Sequence of chain B:
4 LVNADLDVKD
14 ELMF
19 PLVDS

Sequence of chain A:
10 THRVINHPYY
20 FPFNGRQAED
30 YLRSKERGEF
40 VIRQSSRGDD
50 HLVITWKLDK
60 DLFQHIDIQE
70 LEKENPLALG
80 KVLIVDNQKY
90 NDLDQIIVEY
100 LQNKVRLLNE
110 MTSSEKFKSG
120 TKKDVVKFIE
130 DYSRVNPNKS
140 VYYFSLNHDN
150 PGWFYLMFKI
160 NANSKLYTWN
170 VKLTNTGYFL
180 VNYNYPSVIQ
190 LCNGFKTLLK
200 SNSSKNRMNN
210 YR

These two protein chains interact to form a complex.

Contacts between the two chains:
Residue S202 in chain A interacts with residue L15 in chain B (closest heavy-atom distance 3.8 Å).
Residue Y141 in chain A interacts with residue F17 in chain B (closest heavy-atom distance 4.0 Å).
Residue N192 in chain A is in contact with residue V21 in chain B (closest heavy-atom distance 2.7 Å).
Residue K158 in chain A is in contact with residue F17 in chain B (closest heavy-atom distance 4.7 Å).
Residue V180 in chain A interacts with residue N6 in chain B (closest heavy-atom distance 3.8 Å).
Residue Y166 in chain A interacts with residue D8 in chain B (closest heavy-atom distance 3.9 Å).
Residue S139 in chain A is in contact with residue L15 in chain B (closest heavy-atom distance 3.8 Å).
Residue I188 in chain A contacts residue S23 in chain B (closest heavy-atom distance 4.3 Å).
Residue L198 in chain A is in contact with residue L15 in chain B (closest heavy-atom distance 3.4 Å).
Residue S202 in chain A interacts with residue D13 in chain B (closest heavy-atom distance 4.0 Å).
Residue I188 in chain A is in contact with residue V21 in chain B (closest heavy-atom distance 3.9 Å).
Residue N192 in chain A interacts with residue L20 in chain B (closest heavy-atom distance 3.4 Å).
Residue N205 in chain A is in contact with residue V11 in chain B (closest heavy-atom distance 3.5 Å).
Residue K195 in chain A interacts with residue P19 in chain B (closest heavy-atom distance 3.2 Å).
Residue N146 in chain A is in contact with residue L4 in chain B (closest heavy-atom distance 3.7 Å).
Residue K199 in chain A is in contact with residue L20 in chain B (closest heavy-atom distance 4.0 Å).
Residue K164 in chain A is in contact with residue D10 in chain B (closest heavy-atom distance 3.4 Å).
Residue N149 in chain A interacts with residue L4 in chain B (closest heavy-atom distance 3.8 Å).
Residue N160 in chain A is in contact with residue D13 in chain B (closest heavy-atom distance 2.8 Å).
Residue W168 in chain A interacts with residue A7 in chain B (closest heavy-atom distance 2.7 Å).
Residue K195 in chain A contacts residue L20 in chain B (closest heavy-atom distance 3.9 Å).
Residue T167 in chain A interacts with residue N6 in chain B (closest heavy-atom distance 4.5 Å).
Residue I159 in chain A is in contact with residue E14 in chain B (closest heavy-atom distance 3.4 Å).
Residue W168 in chain A interacts with residue N6 in chain B (closest heavy-atom distance 3.6 Å).
Residue I159 in chain A contacts residue D13 in chain B (closest heavy-atom distance 3.6 Å).
Residue N137 in chain A contacts residue M16 in chain B (closest heavy-atom distance 3.8 Å).
Residue S163 in chain A is in contact with residue D13 in chain B (closest heavy-atom distance 4.5 Å).
Residue I159 in chain A interacts with residue L15 in chain B (closest heavy-atom distance 3.9 Å).
Residue T167 in chain A contacts residue A7 in chain B (closest heavy-atom distance 4.1 Å).
Residue Y166 in chain A contacts residue L9 in chain B (closest heavy-atom distance 4.5 Å).
Residue L198 in chain A interacts with residue L9 in chain B (closest heavy-atom distance 3.5 Å).
Residue R206 in chain A contacts residue E14 in chain B (closest heavy-atom distance 3.0 Å).
Residue N205 in chain A interacts with residue D10 in chain B (closest heavy-atom distance 3.8 Å).
Residue K199 in chain A is in contact with residue L15 in chain B (closest heavy-atom distance 3.4 Å).
Residue R206 in chain A contacts residue K12 in chain B (closest heavy-atom distance 3.5 Å).
Residue F194 in chain A contacts residue F17 in chain B (closest heavy-atom distance 4.0 Å).
Residue N201 in chain A contacts residue L9 in chain B (closest heavy-atom distance 3.9 Å).
Residue S139 in chain A contacts residue E14 in chain B (closest heavy-atom distance 4.5 Å).
Residue N169 in chain A contacts residue V5 in chain B (closest heavy-atom distance 3.2 Å).
Residue W152 in chain A contacts residue L4 in chain B (closest heavy-atom distance 3.2 Å).
Residue N205 in chain A is in contact with residue L9 in chain B (closest heavy-atom distance 2.8 Å).
Residue F157 in chain A interacts with residue F17 in chain B (closest heavy-atom distance 4.4 Å).
Residue Y166 in chain A contacts residue D10 in chain B (closest heavy-atom distance 2.8 Å).
Residue L198 in chain A contacts residue F17 in chain B (closest heavy-atom distance 3.2 Å).
Residue Q189 in chain A is in contact with residue S23 in chain B (closest heavy-atom distance 4.4 Å).
Residue I159 in chain A contacts residue L9 in chain B (closest heavy-atom distance 4.4 Å).
Residue K138 in chain A interacts with residue M16 in chain B (closest heavy-atom distance 3.9 Å).
Residue S139 in chain A is in contact with residue F17 in chain B (closest heavy-atom distance 3.4 Å).
Residue T167 in chain A interacts with residue V5 in chain B (closest heavy-atom distance 4.2 Å).
Residue S139 in chain A contacts residue M16 in chain B (closest heavy-atom distance 2.7 Å).
Residue V140 in chain A contacts residue F17 in chain B (closest heavy-atom distance 4.2 Å).
Residue S202 in chain A is in contact with residue L9 in chain B (closest heavy-atom distance 3.8 Å).
Residue T196 in chain A interacts with residue L20 in chain B (closest heavy-atom distance 3.9 Å).
Residue Y166 in chain A is in contact with residue V11 in chain B (closest heavy-atom distance 3.3 Å).
Residue I159 in chain A interacts with residue F17 in chain B (closest heavy-atom distance 4.5 Å).
Residue K195 in chain A interacts with residue F17 in chain B (closest heavy-atom distance 4.1 Å).
Residue N205 in chain A interacts with residue K12 in chain B (closest heavy-atom distance 3.3 Å).
Residue I188 in chain A contacts residue D22 in chain B (closest heavy-atom distance 3.3 Å).
Residue N169 in chain A contacts residue N6 in chain B (closest heavy-atom distance 2.9 Å).
Residue N169 in chain A is in contact with residue L4 in chain B (closest heavy-atom distance 3.5 Å).